Residue-level contacts at the interface:
Residue S39 in the second protein contacts residue A7 in the first protein (closest heavy-atom distance 3.0 Å).
Residue E14 in the second protein interacts with residue I6 in the first protein (closest heavy-atom distance 3.1 Å).
Residue Q45 in the second protein interacts with residue I6 in the first protein (closest heavy-atom distance 4.9 Å).
Residue S39 in the second protein interacts with residue T5 in the first protein (closest heavy-atom distance 4.7 Å).
Residue V48 in the second protein interacts with residue S4 in the first protein (closest heavy-atom distance 3.3 Å).
Residue Q68 in the second protein is in contact with residue Q3 in the first protein (closest heavy-atom distance 4.5 Å).
Residue T49 in the second protein is in contact with residue T5 in the first protein (closest heavy-atom distance 4.9 Å).
Residue V37 in the second protein contacts residue A9 in the first protein (closest heavy-atom distance 3.4 Å).
Residue T15 in the second protein contacts residue A7 in the first protein (closest heavy-atom distance 5.0 Å).
Residue M16 in the second protein contacts residue I6 in the first protein (closest heavy-atom distance 3.0 Å).
Residue H51 in the second protein interacts with residue Q3 in the first protein (closest heavy-atom distance 3.5 Å).
Residue V48 in the second protein contacts residue I6 in the first protein (closest heavy-atom distance 3.9 Å).
Residue A47 in the second protein contacts residue T5 in the first protein (closest heavy-atom distance 4.7 Å).
Residue Q45 in the second protein is in contact with residue S4 in the first protein (closest heavy-atom distance 4.0 Å).
Residue T15 in the second protein is in contact with residue L8 in the first protein (closest heavy-atom distance 3.9 Å).
Residue M16 in the second protein is in contact with residue T5 in the first protein (closest heavy-atom distance 3.6 Å).
Residue S39 in the second protein is in contact with residue A9 in the first protein (closest heavy-atom distance 4.5 Å).
Residue V37 in the second protein contacts residue L8 in the first protein (closest heavy-atom distance 4.8 Å).
Residue S39 in the second protein contacts residue L8 in the first protein (closest heavy-atom distance 4.8 Å).
Residue T49 in the second protein contacts residue S4 in the first protein (closest heavy-atom distance 2.6 Å).
Residue T15 in the second protein is in contact with residue I6 in the first protein (closest heavy-atom distance 3.3 Å).
Residue N70 in the second protein interacts with residue S4 in the first protein (closest heavy-atom distance 4.0 Å).
Residue F38 in the second protein interacts with residue A7 in the first protein (closest heavy-atom distance 3.3 Å).
Residue T49 in the second protein interacts with residue I6 in the first protein (closest heavy-atom distance 3.8 Å).
Residue Q36 in the second protein contacts residue L8 in the first protein (closest heavy-atom distance 3.9 Å).
Residue H153 in the second protein is in contact with residue L10 in the first protein (closest heavy-atom distance 4.0 Å).
Residue A41 in the second protein is in contact with residue A7 in the first protein (closest heavy-atom distance 4.4 Å).
Residue Q45 in the second protein contacts residue T5 in the first protein (closest heavy-atom distance 2.6 Å).
Residue A41 in the second protein contacts residue T5 in the first protein (closest heavy-atom distance 4.2 Å).
Residue I50 in the second protein interacts with residue I6 in the first protein (closest heavy-atom distance 3.3 Å).
Residue I84 in the second protein is in contact with residue I6 in the first protein (closest heavy-atom distance 4.2 Å).
Residue F38 in the second protein contacts residue I6 in the first protein (closest heavy-atom distance 3.7 Å).
Residue S39 in the second protein contacts residue I6 in the first protein (closest heavy-atom distance 3.9 Å).
Residue M16 in the second protein contacts residue A7 in the first protein (closest heavy-atom distance 4.3 Å).
Residue F38 in the second protein contacts residue A9 in the first protein (closest heavy-atom distance 4.1 Å).
Residue T49 in the second protein contacts residue Q3 in the first protein (closest heavy-atom distance 3.2 Å).
Residue T40 in the second protein interacts with residue T5 in the first protein (closest heavy-atom distance 4.8 Å).
Residue F38 in the second protein interacts with residue L8 in the first protein (closest heavy-atom distance 3.6 Å).
Residue V48 in the second protein is in contact with residue T5 in the first protein (closest heavy-atom distance 4.0 Å).
Residue T21 in the second protein contacts residue L8 in the first protein (closest heavy-atom distance 3.6 Å).
Residue I13 in the second protein contacts residue I6 in the first protein (closest heavy-atom distance 4.3 Å).
Residue V86 in the second protein interacts with residue I6 in the first protein (closest heavy-atom distance 4.5 Å).
Residue T40 in the second protein is in contact with residue A7 in the first protein (closest heavy-atom distance 4.2 Å).
Residue A47 in the second protein contacts residue S4 in the first protein (closest heavy-atom distance 3.3 Å).
Residue E14 in the second protein contacts residue Q3 in the first protein (closest heavy-atom distance 3.5 Å).

Sequence of the first protein:
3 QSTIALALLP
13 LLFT

This data describes a binding interaction between two proteins.

Sequence of the second protein:
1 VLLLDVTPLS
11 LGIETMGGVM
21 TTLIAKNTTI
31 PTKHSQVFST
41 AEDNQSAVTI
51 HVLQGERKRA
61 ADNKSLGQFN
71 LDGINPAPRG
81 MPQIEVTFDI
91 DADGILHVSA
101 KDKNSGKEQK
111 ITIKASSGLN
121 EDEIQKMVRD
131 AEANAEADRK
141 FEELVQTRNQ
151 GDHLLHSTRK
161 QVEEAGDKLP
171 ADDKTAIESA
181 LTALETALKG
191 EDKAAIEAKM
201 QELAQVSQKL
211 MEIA